Interface contacts:
Residue L50 in protein 2 interacts with residue P37 in protein 1 (closest heavy-atom distance 3.7 Å).
Residue F68 in protein 2 is in contact with residue W27 in protein 1 (closest heavy-atom distance 3.7 Å).
Residue F68 in protein 2 is in contact with residue A58 in protein 1 (closest heavy-atom distance 3.5 Å).
Residue L83 in protein 2 interacts with residue R73 in protein 1 (closest heavy-atom distance 4.1 Å).
Residue L15 in protein 2 is in contact with residue T32 in protein 1 (closest heavy-atom distance 4.2 Å).
Residue L61 in protein 2 interacts with residue W27 in protein 1 (closest heavy-atom distance 3.6 Å).
Residue L61 in protein 2 contacts residue S28 in protein 1 (closest heavy-atom distance 4.1 Å).
Residue L15 in protein 2 is in contact with residue L25 in protein 1 (closest heavy-atom distance 4.2 Å).
Residue L50 in protein 2 is in contact with residue S36 in protein 1 (closest heavy-atom distance 4.1 Å).
Residue T65 in protein 2 interacts with residue W27 in protein 1 (closest heavy-atom distance 4.4 Å).
Residue L61 in protein 2 is in contact with residue W31 in protein 1 (closest heavy-atom distance 4.2 Å).
Residue S26 in protein 2 interacts with residue P37 in protein 1 (closest heavy-atom distance 4.2 Å).
Residue A19 in protein 2 interacts with residue T32 in protein 1 (closest heavy-atom distance 3.4 Å).
Residue S26 in protein 2 interacts with residue G35 in protein 1 (closest heavy-atom distance 3.6 Å).
Residue T16 in protein 2 interacts with residue S28 in protein 1 (closest heavy-atom distance 4.1 Å).
Residue V5 in protein 2 contacts residue L18 in protein 1 (closest heavy-atom distance 4.2 Å).
Residue L15 in protein 2 interacts with residue S28 in protein 1 (closest heavy-atom distance 3.9 Å).
Residue V78 in protein 2 contacts residue L63 in protein 1 (closest heavy-atom distance 3.6 Å).
Residue W60 in protein 2 interacts with residue W27 in protein 1 (closest heavy-atom distance 3.5 Å).
Residue L82 in protein 2 is in contact with residue V70 in protein 1 (closest heavy-atom distance 4.0 Å).
Residue F68 in protein 2 contacts residue W20 in protein 1 (closest heavy-atom distance 4.5 Å).
Residue W56 in protein 2 interacts with residue W31 in protein 1 (closest heavy-atom distance 3.9 Å).
Residue V8 in protein 2 contacts residue L22 in protein 1 (closest heavy-atom distance 3.9 Å).
Residue D53 in protein 2 is in contact with residue K44 in protein 1 (closest heavy-atom distance 4.5 Å).
Residue F23 in protein 2 is in contact with residue G35 in protein 1 (closest heavy-atom distance 3.5 Å).
Residue L83 in protein 2 is in contact with residue A69 in protein 1 (closest heavy-atom distance 3.5 Å).
Residue I29 in protein 2 contacts residue P37 in protein 1 (closest heavy-atom distance 3.9 Å).
Residue A57 in protein 2 contacts residue W31 in protein 1 (closest heavy-atom distance 3.5 Å).
Residue V8 in protein 2 is in contact with residue A21 in protein 1 (closest heavy-atom distance 3.7 Å).
Residue L15 in protein 2 is in contact with residue I29 in protein 1 (closest heavy-atom distance 3.5 Å).
Residue L22 in protein 2 is in contact with residue P37 in protein 1 (closest heavy-atom distance 4.3 Å).
Residue V5 in protein 2 interacts with residue A21 in protein 1 (closest heavy-atom distance 4.0 Å).
Residue T12 in protein 2 interacts with residue S28 in protein 1 (closest heavy-atom distance 3.9 Å).
Residue L25 in protein 2 contacts residue P37 in protein 1 (closest heavy-atom distance 4.1 Å).
Residue A1 in protein 2 is in contact with residue K14 in protein 1 (closest heavy-atom distance 4.3 Å).
Residue N79 in protein 2 contacts residue T66 in protein 1 (closest heavy-atom distance 3.1 Å).
Residue W60 in protein 2 interacts with residue W31 in protein 1 (closest heavy-atom distance 3.8 Å).
Residue I71 in protein 2 interacts with residue A58 in protein 1 (closest heavy-atom distance 3.8 Å).
Residue V8 in protein 2 contacts residue L25 in protein 1 (closest heavy-atom distance 4.5 Å).
Residue A75 in protein 2 contacts residue A62 in protein 1 (closest heavy-atom distance 3.6 Å).
Residue I71 in protein 2 is in contact with residue M55 in protein 1 (closest heavy-atom distance 4.1 Å).
Residue A75 in protein 2 contacts residue L63 in protein 1 (closest heavy-atom distance 3.6 Å).
Residue F68 in protein 2 is in contact with residue F23 in protein 1 (closest heavy-atom distance 3.9 Å).
Residue F23 in protein 2 interacts with residue W31 in protein 1 (closest heavy-atom distance 3.3 Å).
Residue S26 in protein 2 interacts with residue S36 in protein 1 (closest heavy-atom distance 4.5 Å).
Residue G64 in protein 2 contacts residue W27 in protein 1 (closest heavy-atom distance 3.4 Å).
Residue L83 in protein 2 is in contact with residue T66 in protein 1 (closest heavy-atom distance 4.2 Å).
Residue F23 in protein 2 is in contact with residue T32 in protein 1 (closest heavy-atom distance 4.3 Å).
Residue T12 in protein 2 interacts with residue L25 in protein 1 (closest heavy-atom distance 3.5 Å).
Residue I4 in protein 2 interacts with residue L18 in protein 1 (closest heavy-atom distance 3.6 Å).
Residue D53 in protein 2 interacts with residue G35 in protein 1 (closest heavy-atom distance 4.4 Å).
Residue F68 in protein 2 interacts with residue S54 in protein 1 (closest heavy-atom distance 3.1 Å).
Residue F68 in protein 2 interacts with residue L24 in protein 1 (closest heavy-atom distance 4.0 Å).
Residue L22 in protein 2 is in contact with residue S36 in protein 1 (closest heavy-atom distance 3.3 Å).
Residue I71 in protein 2 is in contact with residue L59 in protein 1 (closest heavy-atom distance 3.5 Å).
Residue L11 in protein 2 interacts with residue L25 in protein 1 (closest heavy-atom distance 4.1 Å).
Residue V72 in protein 2 contacts residue W20 in protein 1 (closest heavy-atom distance 3.9 Å).
Residue L83 in protein 2 interacts with residue V70 in protein 1 (closest heavy-atom distance 4.3 Å).
Residue D53 in protein 2 interacts with residue R34 in protein 1 (closest heavy-atom distance 3.7 Å).
Residue A57 in protein 2 contacts residue G35 in protein 1 (closest heavy-atom distance 4.2 Å).

Sequence of protein 1:
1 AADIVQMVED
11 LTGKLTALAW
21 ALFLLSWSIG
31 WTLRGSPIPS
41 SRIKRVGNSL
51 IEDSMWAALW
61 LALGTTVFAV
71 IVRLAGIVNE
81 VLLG

Sequence of protein 2:
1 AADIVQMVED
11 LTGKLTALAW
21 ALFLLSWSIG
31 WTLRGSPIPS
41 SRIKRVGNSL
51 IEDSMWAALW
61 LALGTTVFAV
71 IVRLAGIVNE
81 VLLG

The following describes two proteins that form a bound complex.